Sequence of protein 1:
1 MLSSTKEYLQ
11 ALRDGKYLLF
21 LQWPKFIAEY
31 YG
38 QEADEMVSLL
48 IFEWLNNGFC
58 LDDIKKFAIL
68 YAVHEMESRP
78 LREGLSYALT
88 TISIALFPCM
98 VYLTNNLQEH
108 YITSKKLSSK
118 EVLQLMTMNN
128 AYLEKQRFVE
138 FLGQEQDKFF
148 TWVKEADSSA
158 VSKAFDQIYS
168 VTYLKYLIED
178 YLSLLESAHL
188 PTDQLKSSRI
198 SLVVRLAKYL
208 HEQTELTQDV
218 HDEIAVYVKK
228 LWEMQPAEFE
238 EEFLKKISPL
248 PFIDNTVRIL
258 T

Interface contacts:
Residue R79 in protein 1 is in contact with residue S75 in protein 2 (closest heavy-atom distance 3.8 Å).
Residue E74 in protein 1 contacts residue D177 in protein 2 (closest heavy-atom distance 2.5 Å).
Residue F236 in protein 1 contacts residue S159 in protein 2 (closest heavy-atom distance 3.9 Å).
Residue D163 in protein 1 contacts residue E239 in protein 2 (closest heavy-atom distance 3.1 Å).
Residue K160 in protein 1 interacts with residue E235 in protein 2 (closest heavy-atom distance 3.2 Å).
Residue S75 in protein 1 interacts with residue Y173 in protein 2 (closest heavy-atom distance 3.8 Å).
Residue F162 in protein 1 interacts with residue F240 in protein 2 (closest heavy-atom distance 3.7 Å).
Residue T258 in protein 1 interacts with residue E238 in protein 2 (closest heavy-atom distance 4.0 Å).
Residue I250 in protein 1 interacts with residue I250 in protein 2 (closest heavy-atom distance 4.1 Å).
Residue L257 in protein 1 contacts residue V254 in protein 2 (closest heavy-atom distance 3.6 Å).
Residue V254 in protein 1 contacts residue P246 in protein 2 (closest heavy-atom distance 4.0 Å).
Residue D177 in protein 1 is in contact with residue M73 in protein 2 (closest heavy-atom distance 3.4 Å).
Residue R79 in protein 1 is in contact with residue E74 in protein 2 (closest heavy-atom distance 3.1 Å).
Residue L181 in protein 1 contacts residue S159 in protein 2 (closest heavy-atom distance 4.0 Å).
Residue S159 in protein 1 contacts residue F240 in protein 2 (closest heavy-atom distance 3.6 Å).
Residue L257 in protein 1 contacts residue I250 in protein 2 (closest heavy-atom distance 3.8 Å).
Residue L181 in protein 1 interacts with residue V158 in protein 2 (closest heavy-atom distance 3.7 Å).
Residue V254 in protein 1 contacts residue K242 in protein 2 (closest heavy-atom distance 3.2 Å).
Residue Y170 in protein 1 contacts residue Y166 in protein 2 (closest heavy-atom distance 3.7 Å).
Residue T258 in protein 1 interacts with residue K242 in protein 2 (closest heavy-atom distance 3.6 Å).
Residue T253 in protein 1 interacts with residue I250 in protein 2 (closest heavy-atom distance 4.1 Å).
Residue D163 in protein 1 interacts with residue K243 in protein 2 (closest heavy-atom distance 2.4 Å).
Residue S156 in protein 1 contacts residue F236 in protein 2 (closest heavy-atom distance 3.8 Å).
Residue S75 in protein 1 is in contact with residue R79 in protein 2 (closest heavy-atom distance 3.2 Å).
Residue Y173 in protein 1 contacts residue S75 in protein 2 (closest heavy-atom distance 4.1 Å).
Residue K243 in protein 1 interacts with residue F162 in protein 2 (closest heavy-atom distance 4.2 Å).
Residue D177 in protein 1 is in contact with residue S75 in protein 2 (closest heavy-atom distance 2.3 Å).
Residue E74 in protein 1 is in contact with residue Y173 in protein 2 (closest heavy-atom distance 3.7 Å).
Residue S75 in protein 1 contacts residue L174 in protein 2 (closest heavy-atom distance 4.0 Å).
Residue L181 in protein 1 is in contact with residue S155 in protein 2 (closest heavy-atom distance 3.5 Å).
Residue A185 in protein 1 contacts residue S155 in protein 2 (closest heavy-atom distance 3.2 Å).
Residue S159 in protein 1 is in contact with residue F236 in protein 2 (closest heavy-atom distance 3.4 Å).
Residue S155 in protein 1 is in contact with residue A185 in protein 2 (closest heavy-atom distance 3.5 Å).
Residue E239 in protein 1 contacts residue D163 in protein 2 (closest heavy-atom distance 3.4 Å).
Residue R79 in protein 1 contacts residue R79 in protein 2 (closest heavy-atom distance 3.5 Å).
Residue F240 in protein 1 is in contact with residue S159 in protein 2 (closest heavy-atom distance 3.8 Å).
Residue V254 in protein 1 is in contact with residue F249 in protein 2 (closest heavy-atom distance 3.5 Å).
Residue R79 in protein 1 contacts residue R76 in protein 2 (closest heavy-atom distance 4.1 Å).
Residue S155 in protein 1 interacts with residue F236 in protein 2 (closest heavy-atom distance 4.0 Å).
Residue Y166 in protein 1 contacts residue R79 in protein 2 (closest heavy-atom distance 4.0 Å).
Residue K243 in protein 1 contacts residue D163 in protein 2 (closest heavy-atom distance 3.6 Å).
Residue M73 in protein 1 contacts residue D177 in protein 2 (closest heavy-atom distance 3.2 Å).
Residue D163 in protein 1 interacts with residue F240 in protein 2 (closest heavy-atom distance 4.0 Å).
Residue E80 in protein 1 contacts residue E74 in protein 2 (closest heavy-atom distance 3.9 Å).
Residue I250 in protein 1 interacts with residue P246 in protein 2 (closest heavy-atom distance 3.9 Å).
Residue F236 in protein 1 interacts with residue S155 in protein 2 (closest heavy-atom distance 4.0 Å).
Residue D177 in protein 1 interacts with residue E74 in protein 2 (closest heavy-atom distance 2.5 Å).
Residue F236 in protein 1 contacts residue S156 in protein 2 (closest heavy-atom distance 3.9 Å).
Residue E74 in protein 1 is in contact with residue R79 in protein 2 (closest heavy-atom distance 3.2 Å).
Residue E176 in protein 1 interacts with residue E74 in protein 2 (closest heavy-atom distance 3.6 Å).
Residue Y166 in protein 1 is in contact with residue Y166 in protein 2 (closest heavy-atom distance 3.3 Å).
Residue L257 in protein 1 is in contact with residue L257 in protein 2 (closest heavy-atom distance 3.8 Å).
Residue E74 in protein 1 contacts residue E80 in protein 2 (closest heavy-atom distance 3.6 Å).
Residue S155 in protein 1 contacts residue L181 in protein 2 (closest heavy-atom distance 3.6 Å).
Residue V254 in protein 1 contacts residue I250 in protein 2 (closest heavy-atom distance 3.8 Å).
Residue S184 in protein 1 contacts residue S155 in protein 2 (closest heavy-atom distance 3.7 Å).
Residue Y173 in protein 1 interacts with residue E74 in protein 2 (closest heavy-atom distance 3.7 Å).
Residue S75 in protein 1 interacts with residue D177 in protein 2 (closest heavy-atom distance 2.3 Å).
Residue I250 in protein 1 contacts residue L247 in protein 2 (closest heavy-atom distance 3.5 Å).
Residue L257 in protein 1 contacts residue T253 in protein 2 (closest heavy-atom distance 3.5 Å).

These two protein chains interact to form a complex.

Sequence of protein 2:
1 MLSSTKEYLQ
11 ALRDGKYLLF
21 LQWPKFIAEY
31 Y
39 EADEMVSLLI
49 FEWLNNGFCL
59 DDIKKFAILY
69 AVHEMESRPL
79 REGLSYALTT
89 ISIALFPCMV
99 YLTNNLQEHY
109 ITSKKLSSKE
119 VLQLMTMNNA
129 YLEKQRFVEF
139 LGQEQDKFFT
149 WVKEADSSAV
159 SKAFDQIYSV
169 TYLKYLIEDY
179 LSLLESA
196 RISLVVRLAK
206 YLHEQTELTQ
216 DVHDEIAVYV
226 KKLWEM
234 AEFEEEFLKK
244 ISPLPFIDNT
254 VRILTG